Contacts between the two chains:
Residue G13 in protein 1 contacts residue K44 in protein 2 (closest heavy-atom distance 3.9 Å).
Residue L11 in protein 1 interacts with residue K44 in protein 2 (closest heavy-atom distance 3.6 Å).
Residue R12 in protein 1 is in contact with residue K44 in protein 2 (closest heavy-atom distance 3.0 Å).

This data describes a binding interaction between two proteins.

Sequence of protein 1:
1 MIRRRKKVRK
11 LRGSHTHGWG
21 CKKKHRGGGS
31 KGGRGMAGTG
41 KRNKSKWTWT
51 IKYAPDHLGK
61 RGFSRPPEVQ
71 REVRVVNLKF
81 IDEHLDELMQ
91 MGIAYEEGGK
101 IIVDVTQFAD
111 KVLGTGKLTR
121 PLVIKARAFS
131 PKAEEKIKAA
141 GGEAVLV

Sequence of protein 2:
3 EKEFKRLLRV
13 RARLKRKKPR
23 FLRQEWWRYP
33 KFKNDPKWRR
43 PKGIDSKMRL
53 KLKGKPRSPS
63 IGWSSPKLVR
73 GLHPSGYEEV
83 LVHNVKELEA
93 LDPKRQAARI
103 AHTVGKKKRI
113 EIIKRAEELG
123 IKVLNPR